Sequence of chain A:
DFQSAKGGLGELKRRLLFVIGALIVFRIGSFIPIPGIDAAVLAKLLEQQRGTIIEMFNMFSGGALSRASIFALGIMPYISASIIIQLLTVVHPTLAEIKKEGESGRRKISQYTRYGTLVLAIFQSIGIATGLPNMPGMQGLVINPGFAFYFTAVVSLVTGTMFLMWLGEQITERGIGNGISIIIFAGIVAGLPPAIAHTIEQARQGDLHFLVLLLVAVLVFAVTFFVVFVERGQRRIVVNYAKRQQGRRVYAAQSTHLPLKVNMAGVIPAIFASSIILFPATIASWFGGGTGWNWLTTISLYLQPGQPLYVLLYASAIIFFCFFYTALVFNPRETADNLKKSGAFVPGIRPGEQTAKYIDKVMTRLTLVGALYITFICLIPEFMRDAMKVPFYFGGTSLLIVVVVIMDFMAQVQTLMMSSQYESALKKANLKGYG

Sequence of chain B:
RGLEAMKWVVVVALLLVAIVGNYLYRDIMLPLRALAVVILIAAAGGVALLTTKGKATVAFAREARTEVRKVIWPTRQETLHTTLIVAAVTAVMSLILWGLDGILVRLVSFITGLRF

Interface contacts:
Residue R232 in chain A is in contact with residue Q77 in chain B (closest heavy-atom distance 3.6 Å).
Residue V189 in chain A contacts residue W98 in chain B (closest heavy-atom distance 3.6 Å).
Residue L213 in chain A contacts residue W98 in chain B (closest heavy-atom distance 3.5 Å).
Residue V230 in chain A contacts residue E78 in chain B (closest heavy-atom distance 3.4 Å).
Residue F225 in chain A interacts with residue T83 in chain B (closest heavy-atom distance 3.3 Å).
Residue L399 in chain A interacts with residue W98 in chain B (closest heavy-atom distance 3.3 Å).
Residue V369 in chain A is in contact with residue T75 in chain B (closest heavy-atom distance 3.8 Å).
Residue V362 in chain A contacts residue V71 in chain B (closest heavy-atom distance 3.8 Å).
Residue G140 in chain A interacts with residue G113 in chain B (closest heavy-atom distance 3.4 Å).
Residue V220 in chain A is in contact with residue T90 in chain B (closest heavy-atom distance 3.8 Å).
Residue R365 in chain A interacts with residue E67 in chain B (closest heavy-atom distance 3.2 Å).
Residue F31 in chain A is in contact with residue R115 in chain B (closest heavy-atom distance 3.3 Å).
Residue V402 in chain A is in contact with residue W98 in chain B (closest heavy-atom distance 3.6 Å).
Residue L42 in chain A contacts residue T112 in chain B (closest heavy-atom distance 3.5 Å).
Residue L45 in chain A is in contact with residue S109 in chain B (closest heavy-atom distance 3.4 Å).
Residue L46 in chain A contacts residue S109 in chain B (closest heavy-atom distance 3.6 Å).
Residue F221 in chain A interacts with residue A87 in chain B (closest heavy-atom distance 3.6 Å).
Residue F225 in chain A contacts residue A87 in chain B (closest heavy-atom distance 3.7 Å).
Residue P194 in chain A is in contact with residue D101 in chain B (closest heavy-atom distance 3.3 Å).
Residue A217 in chain A contacts residue A91 in chain B (closest heavy-atom distance 3.5 Å).
Residue A43 in chain A is in contact with residue V105 in chain B (closest heavy-atom distance 3.6 Å).
Residue S398 in chain A is in contact with residue W98 in chain B (closest heavy-atom distance 3.6 Å).
Residue Q48 in chain A interacts with residue V105 in chain B (closest heavy-atom distance 3.5 Å).
Residue K44 in chain A interacts with residue S109 in chain B (closest heavy-atom distance 3.8 Å).
Residue V230 in chain A interacts with residue P74 in chain B (closest heavy-atom distance 3.3 Å).
Residue V216 in chain A interacts with residue S94 in chain B (closest heavy-atom distance 3.5 Å).
Residue A190 in chain A contacts residue V105 in chain B (closest heavy-atom distance 3.5 Å).
Residue L141 in chain A contacts residue F116 in chain B (closest heavy-atom distance 3.6 Å).
Residue Y358 in chain A contacts residue K70 in chain B (closest heavy-atom distance 3.5 Å).
Residue Q139 in chain A contacts residue G113 in chain B (closest heavy-atom distance 3.6 Å).
Residue L42 in chain A contacts residue V108 in chain B (closest heavy-atom distance 3.7 Å).
Residue V228 in chain A contacts residue E78 in chain B (closest heavy-atom distance 2.9 Å).
Residue I37 in chain A contacts residue R115 in chain B (closest heavy-atom distance 3.5 Å).
Residue Q48 in chain A is in contact with residue G102 in chain B (closest heavy-atom distance 3.5 Å).
Residue A43 in chain A contacts residue S109 in chain B (closest heavy-atom distance 3.2 Å).
Residue I406 in chain A contacts residue T90 in chain B (closest heavy-atom distance 3.1 Å).
Residue G140 in chain A is in contact with residue R115 in chain B (closest heavy-atom distance 3.5 Å).
Residue V212 in chain A is in contact with residue W98 in chain B (closest heavy-atom distance 3.7 Å).
Residue I406 in chain A contacts residue L97 in chain B (closest heavy-atom distance 3.7 Å).
Residue S30 in chain A interacts with residue T112 in chain B (closest heavy-atom distance 3.4 Å).
Residue A43 in chain A interacts with residue T112 in chain B (closest heavy-atom distance 3.8 Å).
Residue P33 in chain A is in contact with residue R115 in chain B (closest heavy-atom distance 3.7 Å).
Residue L141 in chain A interacts with residue R115 in chain B (closest heavy-atom distance 3.8 Å).
Residue V230 in chain A contacts residue T75 in chain B (closest heavy-atom distance 3.8 Å).
Residue L366 in chain A is in contact with residue V71 in chain B (closest heavy-atom distance 3.6 Å).
Residue A190 in chain A interacts with residue D101 in chain B (closest heavy-atom distance 2.9 Å).
Residue P194 in chain A interacts with residue W98 in chain B (closest heavy-atom distance 3.7 Å).
Residue R365 in chain A is in contact with residue V71 in chain B (closest heavy-atom distance 3.5 Å).
Residue F225 in chain A contacts residue L84 in chain B (closest heavy-atom distance 3.8 Å).
Residue E231 in chain A is in contact with residue E78 in chain B (closest heavy-atom distance 3.6 Å).
Residue E47 in chain A contacts residue R106 in chain B (closest heavy-atom distance 3.7 Å).
Residue S30 in chain A is in contact with residue R115 in chain B (closest heavy-atom distance 3.9 Å).
Residue K361 in chain A contacts residue E67 in chain B (closest heavy-atom distance 3.8 Å).
Residue V189 in chain A is in contact with residue D101 in chain B (closest heavy-atom distance 3.0 Å).
Residue P194 in chain A contacts residue G99 in chain B (closest heavy-atom distance 3.8 Å).
Residue M410 in chain A interacts with residue V89 in chain B (closest heavy-atom distance 3.6 Å).
Residue P193 in chain A is in contact with residue W98 in chain B (closest heavy-atom distance 3.5 Å).
Residue P194 in chain A interacts with residue G102 in chain B (closest heavy-atom distance 3.4 Å).
Residue L213 in chain A contacts residue L95 in chain B (closest heavy-atom distance 3.5 Å).
Residue F221 in chain A interacts with residue L84 in chain B (closest heavy-atom distance 3.4 Å).

These two protein chains interact to form a complex.